These two protein chains interact to form a complex.

Sequence of chain B:
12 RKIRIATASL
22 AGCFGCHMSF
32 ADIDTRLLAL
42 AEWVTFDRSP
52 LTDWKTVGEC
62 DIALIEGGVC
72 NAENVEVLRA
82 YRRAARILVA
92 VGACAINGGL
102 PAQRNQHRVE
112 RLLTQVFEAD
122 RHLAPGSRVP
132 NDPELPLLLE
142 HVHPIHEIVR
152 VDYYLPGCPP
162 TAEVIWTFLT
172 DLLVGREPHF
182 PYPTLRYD

Sequence of chain A:
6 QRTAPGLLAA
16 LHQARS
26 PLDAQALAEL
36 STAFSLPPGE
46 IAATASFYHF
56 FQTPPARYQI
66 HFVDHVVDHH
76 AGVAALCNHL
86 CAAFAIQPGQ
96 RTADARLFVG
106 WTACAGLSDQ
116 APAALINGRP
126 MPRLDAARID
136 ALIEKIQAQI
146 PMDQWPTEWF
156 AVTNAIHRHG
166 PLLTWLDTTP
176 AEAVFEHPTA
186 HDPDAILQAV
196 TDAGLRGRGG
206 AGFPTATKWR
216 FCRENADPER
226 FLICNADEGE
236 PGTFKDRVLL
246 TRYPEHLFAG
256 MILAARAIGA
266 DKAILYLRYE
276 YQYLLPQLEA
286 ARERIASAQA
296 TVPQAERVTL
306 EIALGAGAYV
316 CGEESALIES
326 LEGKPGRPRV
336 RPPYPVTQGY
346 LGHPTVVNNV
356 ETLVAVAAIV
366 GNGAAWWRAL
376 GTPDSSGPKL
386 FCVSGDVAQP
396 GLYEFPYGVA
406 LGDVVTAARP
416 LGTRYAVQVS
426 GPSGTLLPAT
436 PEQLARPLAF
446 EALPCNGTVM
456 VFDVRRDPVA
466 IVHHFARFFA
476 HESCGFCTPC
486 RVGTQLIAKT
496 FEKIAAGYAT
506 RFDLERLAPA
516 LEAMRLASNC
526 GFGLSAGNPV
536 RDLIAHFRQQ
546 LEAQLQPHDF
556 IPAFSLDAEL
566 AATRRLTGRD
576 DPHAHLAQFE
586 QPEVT

Contacts between the two chains:
Residue P557 in chain A interacts with residue R80 in chain B (closest heavy-atom distance 3.8 Å).
Residue L565 in chain A is in contact with residue L139 in chain B (closest heavy-atom distance 3.7 Å).
Residue L571 in chain A is in contact with residue V130 in chain B (closest heavy-atom distance 3.9 Å).
Residue F559 in chain A interacts with residue H144 in chain B (closest heavy-atom distance 3.5 Å).
Residue L581 in chain A is in contact with residue E77 in chain B (closest heavy-atom distance 3.2 Å).
Residue T568 in chain A is in contact with residue L139 in chain B (closest heavy-atom distance 2.7 Å).
Residue Q586 in chain A interacts with residue R84 in chain B (closest heavy-atom distance 4.2 Å).
Residue D554 in chain A is in contact with residue R151 in chain B (closest heavy-atom distance 3.2 Å).
Residue P557 in chain A contacts residue I149 in chain B (closest heavy-atom distance 3.8 Å).
Residue F584 in chain A contacts residue R80 in chain B (closest heavy-atom distance 3.7 Å).
Residue L561 in chain A is in contact with residue R80 in chain B (closest heavy-atom distance 3.3 Å).
Residue E564 in chain A contacts residue L140 in chain B (closest heavy-atom distance 3.7 Å).
Residue A567 in chain A interacts with residue V110 in chain B (closest heavy-atom distance 3.8 Å).
Residue F559 in chain A is in contact with residue E148 in chain B (closest heavy-atom distance 3.8 Å).
Residue F555 in chain A is in contact with residue H147 in chain B (closest heavy-atom distance 3.3 Å).
Residue L581 in chain A interacts with residue A73 in chain B (closest heavy-atom distance 4.1 Å).
Residue R569 in chain A is in contact with residue L138 in chain B (closest heavy-atom distance 3.3 Å).
Residue R511 in chain A interacts with residue H147 in chain B (closest heavy-atom distance 3.7 Å).
Residue R574 in chain A is in contact with residue N132 in chain B (closest heavy-atom distance 3.1 Å).
Residue T572 in chain A interacts with residue N132 in chain B (closest heavy-atom distance 3.1 Å).
Residue R574 in chain A is in contact with residue L138 in chain B (closest heavy-atom distance 2.9 Å).
Residue Q583 in chain A is in contact with residue R80 in chain B (closest heavy-atom distance 3.6 Å).
Residue L581 in chain A is in contact with residue V76 in chain B (closest heavy-atom distance 3.9 Å).
Residue A567 in chain A contacts residue E141 in chain B (closest heavy-atom distance 4.5 Å).
Residue F555 in chain A interacts with residue V150 in chain B (closest heavy-atom distance 3.8 Å).
Residue E510 in chain A contacts residue R151 in chain B (closest heavy-atom distance 4.5 Å).
Residue A567 in chain A interacts with residue E111 in chain B (closest heavy-atom distance 3.6 Å).
Residue A579 in chain A contacts residue L138 in chain B (closest heavy-atom distance 4.0 Å).
Residue F559 in chain A interacts with residue I149 in chain B (closest heavy-atom distance 3.6 Å).
Residue F555 in chain A contacts residue R151 in chain B (closest heavy-atom distance 3.7 Å).
Residue L571 in chain A is in contact with residue L114 in chain B (closest heavy-atom distance 4.0 Å).
Residue A582 in chain A contacts residue R80 in chain B (closest heavy-atom distance 2.5 Å).
Residue F555 in chain A contacts residue E148 in chain B (closest heavy-atom distance 3.3 Å).
Residue T568 in chain A is in contact with residue L138 in chain B (closest heavy-atom distance 3.5 Å).
Residue E564 in chain A contacts residue H144 in chain B (closest heavy-atom distance 3.0 Å).
Residue E564 in chain A interacts with residue E141 in chain B (closest heavy-atom distance 3.0 Å).
Residue E585 in chain A is in contact with residue R84 in chain B (closest heavy-atom distance 2.6 Å).
Residue E564 in chain A interacts with residue L139 in chain B (closest heavy-atom distance 4.2 Å).
Residue L561 in chain A interacts with residue I149 in chain B (closest heavy-atom distance 4.1 Å).
Residue H580 in chain A is in contact with residue E77 in chain B (closest heavy-atom distance 4.5 Å).
Residue P557 in chain A is in contact with residue E148 in chain B (closest heavy-atom distance 3.6 Å).
Residue T572 in chain A contacts residue P131 in chain B (closest heavy-atom distance 3.6 Å).
Residue R574 in chain A contacts residue P134 in chain B (closest heavy-atom distance 3.2 Å).
Residue E564 in chain A contacts residue H142 in chain B (closest heavy-atom distance 3.2 Å).
Residue T568 in chain A is in contact with residue L114 in chain B (closest heavy-atom distance 3.9 Å).
Residue L565 in chain A is in contact with residue A73 in chain B (closest heavy-atom distance 4.4 Å).
Residue R574 in chain A contacts residue L136 in chain B (closest heavy-atom distance 2.7 Å).
Residue T568 in chain A is in contact with residue V110 in chain B (closest heavy-atom distance 4.4 Å).
Residue L565 in chain A contacts residue L140 in chain B (closest heavy-atom distance 3.6 Å).
Residue F507 in chain A is in contact with residue R151 in chain B (closest heavy-atom distance 3.4 Å).
Residue E585 in chain A interacts with residue R80 in chain B (closest heavy-atom distance 3.3 Å).
Residue A558 in chain A is in contact with residue E148 in chain B (closest heavy-atom distance 4.5 Å).
Residue D576 in chain A interacts with residue P134 in chain B (closest heavy-atom distance 4.1 Å).
Residue T572 in chain A is in contact with residue L138 in chain B (closest heavy-atom distance 4.1 Å).
Residue L571 in chain A interacts with residue E111 in chain B (closest heavy-atom distance 4.3 Å).
Residue F555 in chain A contacts residue I149 in chain B (closest heavy-atom distance 3.3 Å).
Residue R574 in chain A contacts residue D133 in chain B (closest heavy-atom distance 3.4 Å).
Residue L571 in chain A contacts residue T115 in chain B (closest heavy-atom distance 4.1 Å).
Residue H578 in chain A contacts residue A73 in chain B (closest heavy-atom distance 4.6 Å).
Residue L565 in chain A is in contact with residue L138 in chain B (closest heavy-atom distance 3.6 Å).